The following describes two proteins that form a bound complex.

Sequence of protein 2:
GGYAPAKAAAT

Sequence of protein 1:
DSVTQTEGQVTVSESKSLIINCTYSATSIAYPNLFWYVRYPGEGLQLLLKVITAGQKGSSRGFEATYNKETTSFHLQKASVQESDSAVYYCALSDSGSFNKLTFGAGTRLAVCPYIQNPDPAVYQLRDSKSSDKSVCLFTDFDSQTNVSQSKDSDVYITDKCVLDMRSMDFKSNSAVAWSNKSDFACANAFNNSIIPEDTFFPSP

Contacts between the two chains:
Residue G98 in protein 1 interacts with residue Y3 in protein 2 (closest heavy-atom distance 4.7 Å).
Residue A31 in protein 1 interacts with residue G1 in protein 2 (closest heavy-atom distance 4.6 Å).
Residue A31 in protein 1 is in contact with residue G2 in protein 2 (closest heavy-atom distance 3.5 Å).
Residue Y32 in protein 1 interacts with residue G2 in protein 2 (closest heavy-atom distance 5.0 Å).